Sequence of the second protein:
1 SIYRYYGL

This data describes a binding interaction between two proteins.

Sequence of the first protein:
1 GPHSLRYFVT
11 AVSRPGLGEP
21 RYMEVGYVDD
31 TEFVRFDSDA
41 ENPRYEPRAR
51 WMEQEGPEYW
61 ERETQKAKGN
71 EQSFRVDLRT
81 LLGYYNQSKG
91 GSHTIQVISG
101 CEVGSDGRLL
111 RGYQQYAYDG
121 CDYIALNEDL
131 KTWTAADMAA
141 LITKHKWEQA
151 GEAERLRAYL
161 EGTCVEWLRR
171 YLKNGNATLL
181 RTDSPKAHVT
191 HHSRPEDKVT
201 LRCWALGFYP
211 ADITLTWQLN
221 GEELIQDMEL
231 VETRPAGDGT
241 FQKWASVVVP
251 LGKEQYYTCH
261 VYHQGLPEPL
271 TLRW

Residue-level contacts at the interface:
Residue A150 in the first protein is in contact with residue Y6 in the second protein (closest heavy-atom distance 3.9 Å).
Residue N70 in the first protein is in contact with residue I2 in the second protein (closest heavy-atom distance 4.7 Å).
Residue Y59 in the first protein interacts with residue S1 in the second protein (closest heavy-atom distance 3.8 Å).
Residue Y159 in the first protein is in contact with residue Y3 in the second protein (closest heavy-atom distance 3.1 Å).
Residue F74 in the first protein contacts residue Y5 in the second protein (closest heavy-atom distance 3.6 Å).
Residue R155 in the first protein is in contact with residue Y5 in the second protein (closest heavy-atom distance 3.9 Å).
Residue Q114 in the first protein contacts residue Y5 in the second protein (closest heavy-atom distance 4.0 Å).
Residue Y84 in the first protein contacts residue L8 in the second protein (closest heavy-atom distance 3.3 Å).
Residue E152 in the first protein interacts with residue Y3 in the second protein (closest heavy-atom distance 2.6 Å).
Residue N70 in the first protein interacts with residue Y3 in the second protein (closest heavy-atom distance 3.8 Å).
Residue S99 in the first protein contacts residue Y5 in the second protein (closest heavy-atom distance 2.6 Å).
Residue L5 in the first protein interacts with residue S1 in the second protein (closest heavy-atom distance 4.7 Å).
Residue I124 in the first protein interacts with residue L8 in the second protein (closest heavy-atom distance 4.9 Å).
Residue N70 in the first protein contacts residue Y5 in the second protein (closest heavy-atom distance 3.2 Å).
Residue Y7 in the first protein is in contact with residue S1 in the second protein (closest heavy-atom distance 3.4 Å).
Residue Y116 in the first protein is in contact with residue L8 in the second protein (closest heavy-atom distance 3.4 Å).
Residue Q114 in the first protein interacts with residue Y3 in the second protein (closest heavy-atom distance 4.1 Å).
Residue V9 in the first protein interacts with residue Y5 in the second protein (closest heavy-atom distance 3.3 Å).
Residue K66 in the first protein contacts residue I2 in the second protein (closest heavy-atom distance 2.6 Å).
Residue E63 in the first protein contacts residue S1 in the second protein (closest heavy-atom distance 2.7 Å).
Residue K66 in the first protein contacts residue Y3 in the second protein (closest heavy-atom distance 3.6 Å).
Residue I142 in the first protein contacts residue L8 in the second protein (closest heavy-atom distance 4.8 Å).
Residue V9 in the first protein is in contact with residue I2 in the second protein (closest heavy-atom distance 3.6 Å).
Residue Y159 in the first protein contacts residue I2 in the second protein (closest heavy-atom distance 2.9 Å).
Residue W147 in the first protein contacts residue L8 in the second protein (closest heavy-atom distance 3.4 Å).
Residue D77 in the first protein interacts with residue Y6 in the second protein (closest heavy-atom distance 4.8 Å).
Residue K146 in the first protein contacts residue Y6 in the second protein (closest heavy-atom distance 4.6 Å).
Residue R62 in the first protein interacts with residue S1 in the second protein (closest heavy-atom distance 2.8 Å).
Residue Y7 in the first protein contacts residue I2 in the second protein (closest heavy-atom distance 3.5 Å).
Residue V97 in the first protein contacts residue Y5 in the second protein (closest heavy-atom distance 3.9 Å).
Residue Y7 in the first protein interacts with residue Y5 in the second protein (closest heavy-atom distance 4.1 Å).
Residue L156 in the first protein is in contact with residue Y3 in the second protein (closest heavy-atom distance 3.4 Å).
Residue Y159 in the first protein is in contact with residue S1 in the second protein (closest heavy-atom distance 2.5 Å).
Residue R155 in the first protein interacts with residue Y6 in the second protein (closest heavy-atom distance 4.1 Å).
Residue Y171 in the first protein interacts with residue S1 in the second protein (closest heavy-atom distance 2.5 Å).
Residue W147 in the first protein is in contact with residue Y6 in the second protein (closest heavy-atom distance 3.4 Å).
Residue D77 in the first protein interacts with residue L8 in the second protein (closest heavy-atom distance 2.6 Å).
Residue Y45 in the first protein interacts with residue I2 in the second protein (closest heavy-atom distance 3.3 Å).
Residue E152 in the first protein interacts with residue Y6 in the second protein (closest heavy-atom distance 3.5 Å).
Residue D77 in the first protein interacts with residue G7 in the second protein (closest heavy-atom distance 3.4 Å).
Residue E24 in the first protein interacts with residue I2 in the second protein (closest heavy-atom distance 3.0 Å).
Residue Y123 in the first protein is in contact with residue L8 in the second protein (closest heavy-atom distance 3.5 Å).
Residue L81 in the first protein interacts with residue L8 in the second protein (closest heavy-atom distance 3.3 Å).
Residue S73 in the first protein is in contact with residue Y5 in the second protein (closest heavy-atom distance 4.8 Å).
Residue K66 in the first protein contacts residue S1 in the second protein (closest heavy-atom distance 2.9 Å).
Residue W167 in the first protein is in contact with residue S1 in the second protein (closest heavy-atom distance 3.4 Å).
Residue N70 in the first protein contacts residue R4 in the second protein (closest heavy-atom distance 3.4 Å).
Residue W147 in the first protein is in contact with residue G7 in the second protein (closest heavy-atom distance 2.4 Å).
Residue R155 in the first protein is in contact with residue R4 in the second protein (closest heavy-atom distance 2.6 Å).
Residue T143 in the first protein interacts with residue L8 in the second protein (closest heavy-atom distance 3.2 Å).
Residue E63 in the first protein is in contact with residue I2 in the second protein (closest heavy-atom distance 3.2 Å).
Residue Y116 in the first protein is in contact with residue Y5 in the second protein (closest heavy-atom distance 3.2 Å).
Residue I95 in the first protein interacts with residue L8 in the second protein (closest heavy-atom distance 4.3 Å).
Residue K146 in the first protein contacts residue L8 in the second protein (closest heavy-atom distance 2.7 Å).
Residue Y116 in the first protein is in contact with residue Y6 in the second protein (closest heavy-atom distance 4.3 Å).
Residue R155 in the first protein interacts with residue Y3 in the second protein (closest heavy-atom distance 2.9 Å).
Residue T80 in the first protein contacts residue L8 in the second protein (closest heavy-atom distance 3.2 Å).